Sequence of chain A:
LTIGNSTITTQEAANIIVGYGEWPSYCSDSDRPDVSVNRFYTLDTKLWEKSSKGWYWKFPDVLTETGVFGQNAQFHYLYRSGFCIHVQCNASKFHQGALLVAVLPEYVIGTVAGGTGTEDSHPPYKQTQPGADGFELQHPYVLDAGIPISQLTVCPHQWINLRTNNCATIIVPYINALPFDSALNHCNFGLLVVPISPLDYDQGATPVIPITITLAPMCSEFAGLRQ

Sequence of chain B:
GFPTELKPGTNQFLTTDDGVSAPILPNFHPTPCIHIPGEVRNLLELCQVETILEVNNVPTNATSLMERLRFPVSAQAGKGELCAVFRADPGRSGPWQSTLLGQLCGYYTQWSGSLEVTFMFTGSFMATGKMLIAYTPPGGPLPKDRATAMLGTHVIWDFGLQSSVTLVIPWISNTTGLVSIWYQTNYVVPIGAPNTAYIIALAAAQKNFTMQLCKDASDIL

Residue-level contacts at the interface:
Residue S100 in chain A interacts with residue M126 in chain B (closest heavy-atom distance 0.7 Å).
Residue T214 in chain A contacts residue V203 in chain B (closest heavy-atom distance 0.6 Å).
Residue N5 in chain A interacts with residue I133 in chain B (closest heavy-atom distance 1.3 Å).
Residue A213 in chain A is in contact with residue P205 in chain B (closest heavy-atom distance 0.6 Å).
Residue G212 in chain A is in contact with residue P205 in chain B (closest heavy-atom distance 1.9 Å).
Residue G212 in chain A is in contact with residue A208 in chain B (closest heavy-atom distance 2.1 Å).
Residue N5 in chain A contacts residue I196 in chain B (closest heavy-atom distance 1.4 Å).
Residue T7 in chain A contacts residue I133 in chain B (closest heavy-atom distance 1.9 Å).
Residue I8 in chain A is in contact with residue W157 in chain B (closest heavy-atom distance 0.7 Å).
Residue I3 in chain A is in contact with residue P137 in chain B (closest heavy-atom distance 1.8 Å).
Residue L1 in chain A is in contact with residue T153 in chain B (closest heavy-atom distance 0.6 Å).
Residue A99 in chain A contacts residue T128 in chain B (closest heavy-atom distance 1.6 Å).
Residue T53 in chain A interacts with residue T200 in chain B (closest heavy-atom distance 2.0 Å).
Residue N98 in chain A interacts with residue G129 in chain B (closest heavy-atom distance 0.8 Å).
Residue Y49 in chain A interacts with residue M150 in chain B (closest heavy-atom distance 0.6 Å).
Residue N98 in chain A is in contact with residue F159 in chain B (closest heavy-atom distance 1.7 Å).
Residue S6 in chain A contacts residue L132 in chain B (closest heavy-atom distance 1.6 Å).
Residue S6 in chain A is in contact with residue I133 in chain B (closest heavy-atom distance 0.6 Å).
Residue T53 in chain A interacts with residue Q199 in chain B (closest heavy-atom distance 1.1 Å).
Residue N98 in chain A is in contact with residue A127 in chain B (closest heavy-atom distance 2.2 Å).
Residue T2 in chain A interacts with residue H154 in chain B (closest heavy-atom distance 0.4 Å).
Residue H103 in chain A contacts residue M126 in chain B (closest heavy-atom distance 1.4 Å).
Residue T50 in chain A interacts with residue L132 in chain B (closest heavy-atom distance 0.9 Å).
Residue I8 in chain A interacts with residue I156 in chain B (closest heavy-atom distance 0.5 Å).
Residue F48 in chain A interacts with residue H154 in chain B (closest heavy-atom distance 0.7 Å).
Residue Q211 in chain A is in contact with residue I206 in chain B (closest heavy-atom distance 0.8 Å).
Residue T9 in chain A interacts with residue I156 in chain B (closest heavy-atom distance 0.5 Å).
Residue T2 in chain A contacts residue T153 in chain B (closest heavy-atom distance 0.9 Å).
Residue I8 in chain A interacts with residue K130 in chain B (closest heavy-atom distance 2.0 Å).
Residue A213 in chain A interacts with residue I206 in chain B (closest heavy-atom distance 1.6 Å).
Residue T10 in chain A interacts with residue I156 in chain B (closest heavy-atom distance 1.6 Å).
Residue T7 in chain A is in contact with residue V155 in chain B (closest heavy-atom distance 0.9 Å).
Residue I8 in chain A contacts residue V155 in chain B (closest heavy-atom distance 0.8 Å).
Residue A99 in chain A is in contact with residue M126 in chain B (closest heavy-atom distance 0.8 Å).
Residue Y49 in chain A is in contact with residue H154 in chain B (closest heavy-atom distance 2.2 Å).
Residue V216 in chain A interacts with residue V203 in chain B (closest heavy-atom distance 0.3 Å).
Residue G4 in chain A is in contact with residue A134 in chain B (closest heavy-atom distance 0.8 Å).
Residue Y49 in chain A contacts residue G152 in chain B (closest heavy-atom distance 0.8 Å).
Residue T7 in chain A interacts with residue I156 in chain B (closest heavy-atom distance 1.9 Å).
Residue H103 in chain A interacts with residue P205 in chain B (closest heavy-atom distance 1.9 Å).
Residue N5 in chain A contacts residue A134 in chain B (closest heavy-atom distance 1.6 Å).
Residue K101 in chain A is in contact with residue M126 in chain B (closest heavy-atom distance 1.3 Å).
Residue D210 in chain A contacts residue I206 in chain B (closest heavy-atom distance 1.5 Å).
Residue I3 in chain A interacts with residue Y135 in chain B (closest heavy-atom distance 0.3 Å).
Residue G4 in chain A is in contact with residue Y135 in chain B (closest heavy-atom distance 1.0 Å).
Residue I3 in chain A is in contact with residue T136 in chain B (closest heavy-atom distance 0.9 Å).
Residue L55 in chain A interacts with residue N201 in chain B (closest heavy-atom distance 2.2 Å).
Residue Q211 in chain A interacts with residue G207 in chain B (closest heavy-atom distance 2.2 Å).
Residue I8 in chain A is in contact with residue M131 in chain B (closest heavy-atom distance 1.8 Å).
Residue S6 in chain A contacts residue A134 in chain B (closest heavy-atom distance 1.3 Å).
Residue A213 in chain A is in contact with residue V204 in chain B (closest heavy-atom distance 1.6 Å).
Residue I3 in chain A interacts with residue T153 in chain B (closest heavy-atom distance 2.1 Å).
Residue N98 in chain A contacts residue T128 in chain B (closest heavy-atom distance 0.7 Å).
Residue T214 in chain A interacts with residue P205 in chain B (closest heavy-atom distance 1.1 Å).
Residue C97 in chain A is in contact with residue T128 in chain B (closest heavy-atom distance 1.1 Å).
Residue G212 in chain A contacts residue I206 in chain B (closest heavy-atom distance 1.6 Å).
Residue T214 in chain A is in contact with residue V204 in chain B (closest heavy-atom distance 0.4 Å).
Residue Y49 in chain A interacts with residue L151 in chain B (closest heavy-atom distance 0.8 Å).
Residue F102 in chain A interacts with residue M126 in chain B (closest heavy-atom distance 1.0 Å).
Residue G212 in chain A contacts residue G207 in chain B (closest heavy-atom distance 2.1 Å).

The following describes two proteins that form a bound complex.